Sequence of the first protein:
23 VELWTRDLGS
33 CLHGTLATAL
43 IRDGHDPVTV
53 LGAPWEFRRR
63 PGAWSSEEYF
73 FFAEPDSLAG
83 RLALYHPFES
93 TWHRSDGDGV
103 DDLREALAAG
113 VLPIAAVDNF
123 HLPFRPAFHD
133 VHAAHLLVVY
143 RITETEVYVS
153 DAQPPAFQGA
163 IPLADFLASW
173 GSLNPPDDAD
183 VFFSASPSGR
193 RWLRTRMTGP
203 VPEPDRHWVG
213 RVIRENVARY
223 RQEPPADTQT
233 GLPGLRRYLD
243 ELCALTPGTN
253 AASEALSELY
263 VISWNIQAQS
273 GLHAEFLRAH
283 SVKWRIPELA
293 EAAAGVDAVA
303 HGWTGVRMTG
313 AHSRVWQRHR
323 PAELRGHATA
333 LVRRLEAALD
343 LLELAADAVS

This data describes a binding interaction between two proteins.

Sequence of the second protein:
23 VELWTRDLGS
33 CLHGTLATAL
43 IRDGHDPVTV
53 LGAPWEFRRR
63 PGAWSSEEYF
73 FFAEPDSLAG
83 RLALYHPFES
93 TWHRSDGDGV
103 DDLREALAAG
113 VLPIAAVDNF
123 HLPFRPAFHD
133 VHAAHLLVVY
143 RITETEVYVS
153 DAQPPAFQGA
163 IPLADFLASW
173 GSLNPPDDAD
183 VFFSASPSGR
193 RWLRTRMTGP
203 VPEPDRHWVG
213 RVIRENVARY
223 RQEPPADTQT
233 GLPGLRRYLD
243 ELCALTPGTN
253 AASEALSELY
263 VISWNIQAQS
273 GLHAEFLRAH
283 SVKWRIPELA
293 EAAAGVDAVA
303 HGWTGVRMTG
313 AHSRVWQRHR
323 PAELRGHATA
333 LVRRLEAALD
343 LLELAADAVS

Contacts between the two chains:
Residue D342 in the second protein is in contact with residue R335 in the first protein (closest heavy-atom distance 2.6 Å).
Residue E338 in the second protein is in contact with residue R335 in the first protein (closest heavy-atom distance 3.5 Å).
Residue E338 in the second protein contacts residue E338 in the first protein (closest heavy-atom distance 4.3 Å).
Residue R335 in the second protein interacts with residue A339 in the first protein (closest heavy-atom distance 3.5 Å).
Residue T331 in the second protein interacts with residue D342 in the first protein (closest heavy-atom distance 3.7 Å).
Residue R335 in the second protein is in contact with residue E338 in the first protein (closest heavy-atom distance 3.3 Å).
Residue D342 in the second protein contacts residue T331 in the first protein (closest heavy-atom distance 4.0 Å).
Residue R335 in the second protein interacts with residue D342 in the first protein (closest heavy-atom distance 2.7 Å).
Residue A339 in the second protein contacts residue R335 in the first protein (closest heavy-atom distance 3.6 Å).